Sequence of protein 1:
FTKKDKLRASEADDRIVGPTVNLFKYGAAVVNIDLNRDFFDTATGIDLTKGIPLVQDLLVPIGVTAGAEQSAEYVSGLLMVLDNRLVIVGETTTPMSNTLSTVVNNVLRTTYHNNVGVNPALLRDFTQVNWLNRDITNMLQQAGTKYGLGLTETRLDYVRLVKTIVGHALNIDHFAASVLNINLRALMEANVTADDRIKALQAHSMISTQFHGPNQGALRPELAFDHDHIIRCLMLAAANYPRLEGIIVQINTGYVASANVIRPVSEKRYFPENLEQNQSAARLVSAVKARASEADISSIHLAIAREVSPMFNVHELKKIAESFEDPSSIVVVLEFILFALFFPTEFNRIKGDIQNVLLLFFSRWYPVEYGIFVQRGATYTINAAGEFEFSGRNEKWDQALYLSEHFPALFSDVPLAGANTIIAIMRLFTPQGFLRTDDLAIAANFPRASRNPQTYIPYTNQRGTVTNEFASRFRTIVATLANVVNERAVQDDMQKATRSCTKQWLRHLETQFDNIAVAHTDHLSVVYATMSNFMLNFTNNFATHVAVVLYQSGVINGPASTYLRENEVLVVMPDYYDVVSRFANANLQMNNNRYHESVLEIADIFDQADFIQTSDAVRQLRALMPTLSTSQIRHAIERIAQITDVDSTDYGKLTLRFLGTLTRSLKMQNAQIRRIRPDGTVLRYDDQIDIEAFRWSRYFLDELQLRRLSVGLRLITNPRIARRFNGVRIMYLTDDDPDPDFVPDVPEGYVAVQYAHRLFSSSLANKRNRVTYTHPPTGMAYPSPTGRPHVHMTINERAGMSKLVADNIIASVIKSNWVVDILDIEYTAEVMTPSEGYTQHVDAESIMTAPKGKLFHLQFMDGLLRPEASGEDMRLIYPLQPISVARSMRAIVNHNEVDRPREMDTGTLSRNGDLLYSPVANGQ

Sequence of protein 2:
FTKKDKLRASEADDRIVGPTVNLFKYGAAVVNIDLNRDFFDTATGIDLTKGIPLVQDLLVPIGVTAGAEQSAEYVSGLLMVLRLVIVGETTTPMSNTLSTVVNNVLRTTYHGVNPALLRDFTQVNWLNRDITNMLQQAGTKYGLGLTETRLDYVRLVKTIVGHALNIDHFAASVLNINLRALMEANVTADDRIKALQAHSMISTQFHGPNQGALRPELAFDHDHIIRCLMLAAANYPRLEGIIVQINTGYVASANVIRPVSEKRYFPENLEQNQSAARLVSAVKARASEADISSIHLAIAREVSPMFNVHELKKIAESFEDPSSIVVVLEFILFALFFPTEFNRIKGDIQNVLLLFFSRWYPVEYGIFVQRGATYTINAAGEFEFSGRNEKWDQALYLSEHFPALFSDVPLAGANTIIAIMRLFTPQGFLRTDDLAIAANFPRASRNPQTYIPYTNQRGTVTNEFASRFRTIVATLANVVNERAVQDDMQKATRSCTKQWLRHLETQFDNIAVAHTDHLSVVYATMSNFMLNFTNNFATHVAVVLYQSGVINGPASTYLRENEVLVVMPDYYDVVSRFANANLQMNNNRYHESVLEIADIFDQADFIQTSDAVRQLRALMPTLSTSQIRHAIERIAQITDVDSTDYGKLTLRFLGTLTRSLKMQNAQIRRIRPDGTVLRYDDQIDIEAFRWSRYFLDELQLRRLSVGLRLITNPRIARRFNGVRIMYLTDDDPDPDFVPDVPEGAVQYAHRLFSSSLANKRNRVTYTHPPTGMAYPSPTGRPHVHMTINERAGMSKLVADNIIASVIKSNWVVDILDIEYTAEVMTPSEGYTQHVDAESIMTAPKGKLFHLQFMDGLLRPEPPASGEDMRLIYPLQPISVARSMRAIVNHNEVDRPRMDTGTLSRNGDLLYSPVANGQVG

Residue-level contacts at the interface:
Residue L397 in protein 1 interacts with residue N1163 in protein 2 (closest heavy-atom distance 4.7 Å).
Residue N630 in protein 1 interacts with residue V992 in protein 2 (closest heavy-atom distance 4.0 Å).
Residue Y923 in protein 1 contacts residue I225 in protein 2 (closest heavy-atom distance 4.7 Å).

The following describes two proteins that form a bound complex.